Sequence of the second protein:
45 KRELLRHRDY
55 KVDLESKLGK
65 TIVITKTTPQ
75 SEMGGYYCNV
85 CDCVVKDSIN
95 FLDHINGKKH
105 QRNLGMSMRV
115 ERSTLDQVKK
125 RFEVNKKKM

Sequence of the first protein:
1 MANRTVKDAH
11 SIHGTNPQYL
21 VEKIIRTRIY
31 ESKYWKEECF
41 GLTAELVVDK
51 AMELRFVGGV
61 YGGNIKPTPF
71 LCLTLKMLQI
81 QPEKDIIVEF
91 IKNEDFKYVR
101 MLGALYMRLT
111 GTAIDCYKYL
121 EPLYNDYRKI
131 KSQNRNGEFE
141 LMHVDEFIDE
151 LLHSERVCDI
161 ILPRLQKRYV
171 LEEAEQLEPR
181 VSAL

This data describes a binding interaction between two proteins.

Interface contacts:
Residue E45 in the first protein interacts with residue Q121 in the second protein (closest heavy-atom distance 3.1 Å).
Residue L46 in the first protein contacts residue R125 in the second protein (closest heavy-atom distance 3.6 Å).
Residue K50 in the first protein contacts residue H51 in the second protein (closest heavy-atom distance 4.2 Å).
Residue I86 in the first protein contacts residue L119 in the second protein (closest heavy-atom distance 3.9 Å).
Residue F96 in the first protein contacts residue N129 in the second protein (closest heavy-atom distance 3.5 Å).
Residue I86 in the first protein interacts with residue S117 in the second protein (closest heavy-atom distance 3.8 Å).
Residue L42 in the first protein interacts with residue H51 in the second protein (closest heavy-atom distance 3.5 Å).
Residue I86 in the first protein contacts residue V122 in the second protein (closest heavy-atom distance 4.1 Å).
Residue E89 in the first protein is in contact with residue K123 in the second protein (closest heavy-atom distance 3.5 Å).
Residue E83 in the first protein interacts with residue L119 in the second protein (closest heavy-atom distance 3.3 Å).
Residue E37 in the first protein is in contact with residue R52 in the second protein (closest heavy-atom distance 4.1 Å).
Residue E89 in the first protein is in contact with residue V122 in the second protein (closest heavy-atom distance 4.3 Å).
Residue E45 in the first protein interacts with residue R125 in the second protein (closest heavy-atom distance 3.7 Å).
Residue G41 in the first protein is in contact with residue V114 in the second protein (closest heavy-atom distance 3.8 Å).
Residue K36 in the first protein interacts with residue I93 in the second protein (closest heavy-atom distance 3.4 Å).
Residue F40 in the first protein interacts with residue H51 in the second protein (closest heavy-atom distance 2.8 Å).
Residue K36 in the first protein is in contact with residue L96 in the second protein (closest heavy-atom distance 3.9 Å).
Residue D85 in the first protein contacts residue L119 in the second protein (closest heavy-atom distance 3.0 Å).
Residue V99 in the first protein contacts residue F126 in the second protein (closest heavy-atom distance 3.9 Å).
Residue A2 in the first protein interacts with residue N100 in the second protein (closest heavy-atom distance 3.9 Å).
Residue T43 in the first protein is in contact with residue V114 in the second protein (closest heavy-atom distance 3.6 Å).
Residue E89 in the first protein contacts residue L119 in the second protein (closest heavy-atom distance 3.6 Å).
Residue E37 in the first protein interacts with residue L96 in the second protein (closest heavy-atom distance 3.6 Å).
Residue G41 in the first protein interacts with residue H51 in the second protein (closest heavy-atom distance 3.6 Å).
Residue D8 in the first protein contacts residue R116 in the second protein (closest heavy-atom distance 2.6 Å).
Residue L46 in the first protein interacts with residue H51 in the second protein (closest heavy-atom distance 3.5 Å).
Residue T43 in the first protein is in contact with residue S117 in the second protein (closest heavy-atom distance 4.3 Å).
Residue P82 in the first protein is in contact with residue R116 in the second protein (closest heavy-atom distance 4.0 Å).
Residue K36 in the first protein interacts with residue R52 in the second protein (closest heavy-atom distance 3.4 Å).
Residue G41 in the first protein interacts with residue L49 in the second protein (closest heavy-atom distance 3.7 Å).
Residue D95 in the first protein is in contact with residue K130 in the second protein (closest heavy-atom distance 3.5 Å).
Residue E45 in the first protein contacts residue S117 in the second protein (closest heavy-atom distance 3.5 Å).
Residue I80 in the first protein interacts with residue R116 in the second protein (closest heavy-atom distance 2.8 Å).
Residue M52 in the first protein interacts with residue N129 in the second protein (closest heavy-atom distance 2.4 Å).
Residue K36 in the first protein is in contact with residue D97 in the second protein (closest heavy-atom distance 2.8 Å).
Residue L42 in the first protein is in contact with residue V114 in the second protein (closest heavy-atom distance 3.4 Å).
Residue F40 in the first protein contacts residue R52 in the second protein (closest heavy-atom distance 3.4 Å).
Residue K33 in the first protein is in contact with residue L58 in the second protein (closest heavy-atom distance 3.8 Å).
Residue A44 in the first protein interacts with residue V122 in the second protein (closest heavy-atom distance 3.7 Å).
Residue F40 in the first protein is in contact with residue L49 in the second protein (closest heavy-atom distance 3.5 Å).
Residue A44 in the first protein contacts residue S117 in the second protein (closest heavy-atom distance 3.1 Å).
Residue E37 in the first protein is in contact with residue L58 in the second protein (closest heavy-atom distance 3.3 Å).
Residue V48 in the first protein interacts with residue R125 in the second protein (closest heavy-atom distance 4.0 Å).
Residue M52 in the first protein interacts with residue F126 in the second protein (closest heavy-atom distance 4.3 Å).
Residue K33 in the first protein interacts with residue L96 in the second protein (closest heavy-atom distance 4.0 Å).
Residue F40 in the first protein is in contact with residue N100 in the second protein (closest heavy-atom distance 3.0 Å).
Residue E31 in the first protein contacts residue I93 in the second protein (closest heavy-atom distance 4.3 Å).
Residue E37 in the first protein interacts with residue V56 in the second protein (closest heavy-atom distance 3.7 Å).
Residue M52 in the first protein contacts residue R125 in the second protein (closest heavy-atom distance 4.0 Å).
Residue V48 in the first protein contacts residue F126 in the second protein (closest heavy-atom distance 3.4 Å).
Residue F40 in the first protein interacts with residue I99 in the second protein (closest heavy-atom distance 4.0 Å).
Residue I86 in the first protein contacts residue T118 in the second protein (closest heavy-atom distance 4.0 Å).
Residue F40 in the first protein is in contact with residue Q105 in the second protein (closest heavy-atom distance 3.2 Å).
Residue N93 in the first protein is in contact with residue F126 in the second protein (closest heavy-atom distance 3.1 Å).
Residue K36 in the first protein contacts residue N100 in the second protein (closest heavy-atom distance 2.8 Å).
Residue T43 in the first protein interacts with residue E115 in the second protein (closest heavy-atom distance 3.6 Å).
Residue Q81 in the first protein contacts residue R116 in the second protein (closest heavy-atom distance 2.5 Å).
Residue D49 in the first protein is in contact with residue R125 in the second protein (closest heavy-atom distance 2.5 Å).
Residue V48 in the first protein interacts with residue V122 in the second protein (closest heavy-atom distance 3.9 Å).
Residue M1 in the first protein contacts residue M112 in the second protein (closest heavy-atom distance 3.6 Å).